Sequence of chain A:
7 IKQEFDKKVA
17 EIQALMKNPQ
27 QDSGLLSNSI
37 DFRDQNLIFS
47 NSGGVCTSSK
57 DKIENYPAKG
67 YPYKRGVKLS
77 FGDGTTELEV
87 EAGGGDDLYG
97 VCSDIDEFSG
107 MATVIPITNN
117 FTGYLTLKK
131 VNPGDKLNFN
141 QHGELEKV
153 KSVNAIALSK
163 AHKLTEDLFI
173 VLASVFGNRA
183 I

Residue-level contacts at the interface:
Residue Y11 in chain B contacts residue K14 in chain A (closest heavy-atom distance 4.9 Å).
Residue K14 in chain B interacts with residue E10 in chain A (closest heavy-atom distance 4.6 Å).
Residue T4 in chain B is in contact with residue Y67 in chain A (closest heavy-atom distance 4.4 Å).
Residue V8 in chain B interacts with residue I18 in chain A (closest heavy-atom distance 4.3 Å).
Residue T4 in chain B contacts residue L21 in chain A (closest heavy-atom distance 3.4 Å).
Residue T4 in chain B contacts residue G66 in chain A (closest heavy-atom distance 4.8 Å).
Residue Y11 in chain B interacts with residue I18 in chain A (closest heavy-atom distance 4.2 Å).
Residue L18 in chain B is in contact with residue F11 in chain A (closest heavy-atom distance 4.2 Å).
Residue R15 in chain B interacts with residue F11 in chain A (closest heavy-atom distance 4.6 Å).
Residue K14 in chain B contacts residue I7 in chain A (closest heavy-atom distance 5.0 Å).
Residue Y11 in chain B interacts with residue V15 in chain A (closest heavy-atom distance 3.9 Å).
Residue E10 in chain B contacts residue K14 in chain A (closest heavy-atom distance 4.7 Å).
Residue K17 in chain B is in contact with residue I7 in chain A (closest heavy-atom distance 4.8 Å).
Residue K14 in chain B is in contact with residue K14 in chain A (closest heavy-atom distance 3.2 Å).
Residue L18 in chain B interacts with residue K8 in chain A (closest heavy-atom distance 4.8 Å).
Residue Y11 in chain B is in contact with residue F11 in chain A (closest heavy-atom distance 3.4 Å).
Residue F21 in chain B contacts residue I7 in chain A (closest heavy-atom distance 4.2 Å).
Residue L7 in chain B is in contact with residue L21 in chain A (closest heavy-atom distance 4.2 Å).
Residue L18 in chain B is in contact with residue I7 in chain A (closest heavy-atom distance 4.4 Å).
Residue L7 in chain B contacts residue E17 in chain A (closest heavy-atom distance 3.9 Å).
Residue L7 in chain B is in contact with residue I18 in chain A (closest heavy-atom distance 4.9 Å).

This data describes a binding interaction between two proteins.

Sequence of chain B:
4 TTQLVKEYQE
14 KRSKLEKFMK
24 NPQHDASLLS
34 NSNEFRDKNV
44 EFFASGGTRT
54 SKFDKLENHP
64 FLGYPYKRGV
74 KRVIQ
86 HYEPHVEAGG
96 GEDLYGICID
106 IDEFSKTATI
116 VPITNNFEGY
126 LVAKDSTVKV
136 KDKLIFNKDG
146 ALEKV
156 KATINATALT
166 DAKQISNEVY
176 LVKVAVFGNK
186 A